Sequence of protein 1:
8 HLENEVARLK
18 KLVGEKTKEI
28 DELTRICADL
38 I

This data describes a binding interaction between two proteins.

Sequence of protein 2:
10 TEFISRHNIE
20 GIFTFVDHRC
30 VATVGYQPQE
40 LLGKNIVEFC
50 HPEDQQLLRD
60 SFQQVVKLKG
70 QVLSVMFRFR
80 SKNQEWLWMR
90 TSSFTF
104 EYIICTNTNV

Interface contacts:
Residue Y105 in protein 2 interacts with residue D36 in protein 1 (closest heavy-atom distance 2.6 Å).
Residue T23 in protein 2 interacts with residue E29 in protein 1 (closest heavy-atom distance 4.5 Å).
Residue Y105 in protein 2 is in contact with residue R32 in protein 1 (closest heavy-atom distance 4.7 Å).
Residue F24 in protein 2 contacts residue L30 in protein 1 (closest heavy-atom distance 3.9 Å).
Residue F24 in protein 2 is in contact with residue E29 in protein 1 (closest heavy-atom distance 3.5 Å).
Residue F24 in protein 2 is in contact with residue E26 in protein 1 (closest heavy-atom distance 4.2 Å).
Residue F95 in protein 2 is in contact with residue L37 in protein 1 (closest heavy-atom distance 4.2 Å).
Residue R15 in protein 2 interacts with residue I33 in protein 1 (closest heavy-atom distance 4.3 Å).
Residue I13 in protein 2 contacts residue I33 in protein 1 (closest heavy-atom distance 4.7 Å).
Residue D26 in protein 2 interacts with residue E26 in protein 1 (closest heavy-atom distance 3.6 Å).
Residue H27 in protein 2 contacts residue E26 in protein 1 (closest heavy-atom distance 3.2 Å).
Residue Y105 in protein 2 interacts with residue L37 in protein 1 (closest heavy-atom distance 4.7 Å).
Residue F95 in protein 2 interacts with residue D36 in protein 1 (closest heavy-atom distance 3.0 Å).
Residue Y105 in protein 2 is in contact with residue I33 in protein 1 (closest heavy-atom distance 4.4 Å).
Residue F93 in protein 2 is in contact with residue L37 in protein 1 (closest heavy-atom distance 4.3 Å).
Residue R15 in protein 2 contacts residue E29 in protein 1 (closest heavy-atom distance 3.4 Å).
Residue F24 in protein 2 contacts residue I33 in protein 1 (closest heavy-atom distance 3.9 Å).
Residue I107 in protein 2 contacts residue L37 in protein 1 (closest heavy-atom distance 4.8 Å).